These two protein chains interact to form a complex.

Sequence of chain A:
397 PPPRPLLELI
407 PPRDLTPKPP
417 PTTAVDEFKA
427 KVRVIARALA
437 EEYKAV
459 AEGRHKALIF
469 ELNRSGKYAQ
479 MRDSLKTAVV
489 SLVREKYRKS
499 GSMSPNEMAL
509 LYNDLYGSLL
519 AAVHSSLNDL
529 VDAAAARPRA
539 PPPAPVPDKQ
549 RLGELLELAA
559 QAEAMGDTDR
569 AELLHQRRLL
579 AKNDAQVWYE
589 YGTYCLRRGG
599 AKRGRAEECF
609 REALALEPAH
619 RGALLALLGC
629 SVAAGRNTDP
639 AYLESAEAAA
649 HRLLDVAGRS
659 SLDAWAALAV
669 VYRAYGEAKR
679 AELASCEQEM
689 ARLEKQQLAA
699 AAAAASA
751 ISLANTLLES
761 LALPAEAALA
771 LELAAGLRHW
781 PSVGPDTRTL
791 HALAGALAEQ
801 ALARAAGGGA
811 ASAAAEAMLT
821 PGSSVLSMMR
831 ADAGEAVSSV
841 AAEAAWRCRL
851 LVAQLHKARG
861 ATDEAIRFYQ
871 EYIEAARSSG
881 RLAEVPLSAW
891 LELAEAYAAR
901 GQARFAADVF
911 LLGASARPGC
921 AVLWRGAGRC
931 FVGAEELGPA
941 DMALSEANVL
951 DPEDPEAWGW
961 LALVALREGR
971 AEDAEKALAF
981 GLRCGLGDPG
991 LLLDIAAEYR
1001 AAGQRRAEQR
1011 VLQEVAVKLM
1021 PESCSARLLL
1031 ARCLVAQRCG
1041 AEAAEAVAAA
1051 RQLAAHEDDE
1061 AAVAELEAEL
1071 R

Sequence of chain B:
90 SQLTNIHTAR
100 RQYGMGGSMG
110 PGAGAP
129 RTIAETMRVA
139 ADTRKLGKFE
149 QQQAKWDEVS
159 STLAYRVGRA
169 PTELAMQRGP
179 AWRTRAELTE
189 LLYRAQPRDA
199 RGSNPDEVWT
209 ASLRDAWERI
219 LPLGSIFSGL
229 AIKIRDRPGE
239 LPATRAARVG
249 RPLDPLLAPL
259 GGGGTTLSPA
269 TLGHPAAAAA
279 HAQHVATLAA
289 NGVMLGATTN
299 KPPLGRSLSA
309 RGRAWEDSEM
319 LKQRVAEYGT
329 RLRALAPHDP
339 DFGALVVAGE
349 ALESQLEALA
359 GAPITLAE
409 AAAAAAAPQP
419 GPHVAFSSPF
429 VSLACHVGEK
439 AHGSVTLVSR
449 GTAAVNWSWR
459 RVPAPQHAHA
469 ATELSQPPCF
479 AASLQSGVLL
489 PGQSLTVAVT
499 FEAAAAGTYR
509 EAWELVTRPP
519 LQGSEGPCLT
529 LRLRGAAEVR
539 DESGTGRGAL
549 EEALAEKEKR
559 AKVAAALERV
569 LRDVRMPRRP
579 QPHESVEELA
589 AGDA

Residue-level contacts at the interface:
Residue R603 in chain A interacts with residue E554 in chain B (closest heavy-atom distance 3.4 Å).
Residue Y514 in chain A is in contact with residue A480 in chain B (closest heavy-atom distance 3.5 Å).
Residue A538 in chain A interacts with residue A469 in chain B (closest heavy-atom distance 3.7 Å).
Residue W958 in chain A contacts residue A535 in chain B (closest heavy-atom distance 3.4 Å).
Residue D973 in chain A contacts residue S430 in chain B (closest heavy-atom distance 3.0 Å).
Residue E953 in chain A is in contact with residue V537 in chain B (closest heavy-atom distance 3.5 Å).
Residue N948 in chain A interacts with residue T506 in chain B (closest heavy-atom distance 3.6 Å).
Residue P543 in chain A contacts residue A502 in chain B (closest heavy-atom distance 3.3 Å).
Residue D941 in chain A interacts with residue R532 in chain B (closest heavy-atom distance 3.7 Å).
Residue R983 in chain A contacts residue R538 in chain B (closest heavy-atom distance 3.3 Å).
Residue H522 in chain A interacts with residue P475 in chain B (closest heavy-atom distance 3.5 Å).
Residue D941 in chain A contacts residue R508 in chain B (closest heavy-atom distance 3.3 Å).
Residue W586 in chain A contacts residue E550 in chain B (closest heavy-atom distance 3.3 Å).
Residue H522 in chain A is in contact with residue Q474 in chain B (closest heavy-atom distance 3.4 Å).
Residue M942 in chain A is in contact with residue Q464 in chain B (closest heavy-atom distance 3.4 Å).
Residue E946 in chain A interacts with residue Q464 in chain B (closest heavy-atom distance 3.7 Å).
Residue M942 in chain A is in contact with residue P463 in chain B (closest heavy-atom distance 3.1 Å).
Residue R575 in chain A interacts with residue D539 in chain B (closest heavy-atom distance 3.0 Å).
Residue E946 in chain A is in contact with residue H465 in chain B (closest heavy-atom distance 2.9 Å).
Residue F980 in chain A contacts residue A534 in chain B (closest heavy-atom distance 3.5 Å).
Residue P540 in chain A interacts with residue T470 in chain B (closest heavy-atom distance 3.6 Å).
Residue N511 in chain A is in contact with residue S481 in chain B (closest heavy-atom distance 3.0 Å).
Residue M942 in chain A is in contact with residue H465 in chain B (closest heavy-atom distance 3.5 Å).
Residue R970 in chain A is in contact with residue R530 in chain B (closest heavy-atom distance 3.3 Å).
Residue R970 in chain A interacts with residue R532 in chain B (closest heavy-atom distance 3.0 Å).
Residue E972 in chain A is in contact with residue F428 in chain B (closest heavy-atom distance 3.4 Å).
Residue P952 in chain A contacts residue A504 in chain B (closest heavy-atom distance 3.5 Å).
Residue D973 in chain A interacts with residue R532 in chain B (closest heavy-atom distance 3.4 Å).
Residue D512 in chain A interacts with residue K438 in chain B (closest heavy-atom distance 3.4 Å).
Residue Q574 in chain A interacts with residue L548 in chain B (closest heavy-atom distance 3.6 Å).
Residue K976 in chain A contacts residue A432 in chain B (closest heavy-atom distance 3.7 Å).
Residue P541 in chain A is in contact with residue A502 in chain B (closest heavy-atom distance 3.5 Å).
Residue E972 in chain A interacts with residue S430 in chain B (closest heavy-atom distance 3.0 Å).
Residue L508 in chain A is in contact with residue H440 in chain B (closest heavy-atom distance 3.4 Å).
Residue A639 in chain A interacts with residue L565 in chain B (closest heavy-atom distance 3.5 Å).
Residue N948 in chain A interacts with residue A504 in chain B (closest heavy-atom distance 3.7 Å).
Residue N511 in chain A is in contact with residue A496 in chain B (closest heavy-atom distance 2.3 Å).
Residue R537 in chain A contacts residue A468 in chain B (closest heavy-atom distance 3.2 Å).
Residue S945 in chain A interacts with residue T506 in chain B (closest heavy-atom distance 3.5 Å).
Residue L961 in chain A contacts residue T506 in chain B (closest heavy-atom distance 3.6 Å).
Residue M942 in chain A is in contact with residue R508 in chain B (closest heavy-atom distance 3.3 Å).
Residue F980 in chain A contacts residue E536 in chain B (closest heavy-atom distance 3.2 Å).
Residue R537 in chain A interacts with residue A469 in chain B (closest heavy-atom distance 3.7 Å).
Residue F980 in chain A contacts residue A432 in chain B (closest heavy-atom distance 3.6 Å).
Residue Y514 in chain A is in contact with residue Q483 in chain B (closest heavy-atom distance 2.8 Å).
Residue E953 in chain A contacts residue D539 in chain B (closest heavy-atom distance 3.2 Å).
Residue R537 in chain A interacts with residue E471 in chain B (closest heavy-atom distance 3.1 Å).
Residue R603 in chain A contacts residue A551 in chain B (closest heavy-atom distance 3.3 Å).
Residue L578 in chain A interacts with residue T543 in chain B (closest heavy-atom distance 3.4 Å).
Residue N511 in chain A contacts residue T498 in chain B (closest heavy-atom distance 3.5 Å).
Residue P541 in chain A is in contact with residue A503 in chain B (closest heavy-atom distance 3.5 Å).
Residue C984 in chain A is in contact with residue E536 in chain B (closest heavy-atom distance 3.6 Å).
Residue L578 in chain A contacts residue G544 in chain B (closest heavy-atom distance 3.5 Å).
Residue S915 in chain A interacts with residue H467 in chain B (closest heavy-atom distance 3.0 Å).
Residue S945 in chain A is in contact with residue R508 in chain B (closest heavy-atom distance 2.8 Å).
Residue E946 in chain A contacts residue A468 in chain B (closest heavy-atom distance 3.5 Å).
Residue W958 in chain A interacts with residue A504 in chain B (closest heavy-atom distance 3.6 Å).
Residue R537 in chain A is in contact with residue T470 in chain B (closest heavy-atom distance 3.2 Å).
Residue E606 in chain A contacts residue E554 in chain B (closest heavy-atom distance 3.1 Å).
Residue P541 in chain A is in contact with residue Y507 in chain B (closest heavy-atom distance 3.3 Å).